Sequence of protein 2:
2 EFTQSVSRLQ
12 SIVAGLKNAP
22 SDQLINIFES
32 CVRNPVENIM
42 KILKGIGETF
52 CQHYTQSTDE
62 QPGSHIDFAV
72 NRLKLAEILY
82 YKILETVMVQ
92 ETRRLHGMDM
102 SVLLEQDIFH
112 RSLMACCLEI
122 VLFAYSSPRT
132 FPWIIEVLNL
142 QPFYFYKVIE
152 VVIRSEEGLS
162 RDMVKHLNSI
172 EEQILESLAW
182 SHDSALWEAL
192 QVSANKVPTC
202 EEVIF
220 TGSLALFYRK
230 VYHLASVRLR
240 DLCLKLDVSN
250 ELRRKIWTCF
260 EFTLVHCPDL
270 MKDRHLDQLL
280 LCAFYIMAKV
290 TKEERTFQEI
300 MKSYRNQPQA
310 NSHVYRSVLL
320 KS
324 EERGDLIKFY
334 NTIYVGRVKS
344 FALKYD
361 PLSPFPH

Sequence of protein 1:
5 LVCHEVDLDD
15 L

Residue-level contacts at the interface:
Residue R315 in protein 2 is in contact with residue D14 in protein 1 (closest heavy-atom distance 4.9 Å).
Residue R315 in protein 2 contacts residue L12 in protein 1 (closest heavy-atom distance 2.7 Å).
Residue K342 in protein 2 contacts residue L5 in protein 1 (closest heavy-atom distance 4.9 Å).
Residue V338 in protein 2 interacts with residue L5 in protein 1 (closest heavy-atom distance 4.0 Å).
Residue Y333 in protein 2 contacts residue C7 in protein 1 (closest heavy-atom distance 3.7 Å).
Residue Y284 in protein 2 contacts residue H8 in protein 1 (closest heavy-atom distance 4.5 Å).
Residue Y284 in protein 2 is in contact with residue L5 in protein 1 (closest heavy-atom distance 4.8 Å).
Residue R304 in protein 2 contacts residue L15 in protein 1 (closest heavy-atom distance 3.9 Å).
Residue D328 in protein 2 is in contact with residue L12 in protein 1 (closest heavy-atom distance 4.5 Å).
Residue M300 in protein 2 interacts with residue L15 in protein 1 (closest heavy-atom distance 4.5 Å).
Residue Y333 in protein 2 interacts with residue L5 in protein 1 (closest heavy-atom distance 2.6 Å).
Residue Y284 in protein 2 is in contact with residue C7 in protein 1 (closest heavy-atom distance 3.3 Å).
Residue Y314 in protein 2 is in contact with residue L12 in protein 1 (closest heavy-atom distance 4.3 Å).
Residue K288 in protein 2 interacts with residue L5 in protein 1 (closest heavy-atom distance 4.0 Å).
Residue T295 in protein 2 contacts residue E9 in protein 1 (closest heavy-atom distance 3.9 Å).
Residue I330 in protein 2 is in contact with residue V10 in protein 1 (closest heavy-atom distance 4.3 Å).
Residue V289 in protein 2 is in contact with residue L5 in protein 1 (closest heavy-atom distance 4.3 Å).
Residue L329 in protein 2 interacts with residue L12 in protein 1 (closest heavy-atom distance 4.2 Å).
Residue N334 in protein 2 contacts residue V6 in protein 1 (closest heavy-atom distance 3.3 Å).
Residue F296 in protein 2 contacts residue E9 in protein 1 (closest heavy-atom distance 3.2 Å).
Residue I330 in protein 2 contacts residue D11 in protein 1 (closest heavy-atom distance 3.6 Å).
Residue Y284 in protein 2 contacts residue V6 in protein 1 (closest heavy-atom distance 4.0 Å).
Residue L346 in protein 2 interacts with residue L5 in protein 1 (closest heavy-atom distance 4.0 Å).
Residue I330 in protein 2 contacts residue E9 in protein 1 (closest heavy-atom distance 3.7 Å).
Residue F296 in protein 2 interacts with residue L12 in protein 1 (closest heavy-atom distance 3.5 Å).
Residue R315 in protein 2 interacts with residue L15 in protein 1 (closest heavy-atom distance 4.7 Å).
Residue F296 in protein 2 interacts with residue C7 in protein 1 (closest heavy-atom distance 3.9 Å).
Residue K288 in protein 2 interacts with residue V6 in protein 1 (closest heavy-atom distance 3.5 Å).
Residue R315 in protein 2 is in contact with residue D13 in protein 1 (closest heavy-atom distance 3.3 Å).
Residue I285 in protein 2 interacts with residue L5 in protein 1 (closest heavy-atom distance 4.0 Å).
Residue A345 in protein 2 interacts with residue L5 in protein 1 (closest heavy-atom distance 4.0 Å).
Residue Q297 in protein 2 interacts with residue L15 in protein 1 (closest heavy-atom distance 4.6 Å).
Residue Q297 in protein 2 contacts residue L12 in protein 1 (closest heavy-atom distance 3.9 Å).
Residue N334 in protein 2 contacts residue C7 in protein 1 (closest heavy-atom distance 3.1 Å).
Residue Q297 in protein 2 contacts residue E9 in protein 1 (closest heavy-atom distance 3.4 Å).
Residue M300 in protein 2 interacts with residue L12 in protein 1 (closest heavy-atom distance 4.2 Å).
Residue Q297 in protein 2 interacts with residue D14 in protein 1 (closest heavy-atom distance 3.4 Å).
Residue K301 in protein 2 contacts residue L15 in protein 1 (closest heavy-atom distance 3.1 Å).
Residue Y284 in protein 2 is in contact with residue E9 in protein 1 (closest heavy-atom distance 4.0 Å).
Residue Y333 in protein 2 is in contact with residue V6 in protein 1 (closest heavy-atom distance 4.3 Å).
Residue I330 in protein 2 is in contact with residue C7 in protein 1 (closest heavy-atom distance 4.0 Å).
Residue K301 in protein 2 contacts residue D14 in protein 1 (closest heavy-atom distance 5.0 Å).
Residue I330 in protein 2 interacts with residue L12 in protein 1 (closest heavy-atom distance 3.1 Å).

These two protein chains interact to form a complex.